The following describes two proteins that form a bound complex.

Sequence of chain B:
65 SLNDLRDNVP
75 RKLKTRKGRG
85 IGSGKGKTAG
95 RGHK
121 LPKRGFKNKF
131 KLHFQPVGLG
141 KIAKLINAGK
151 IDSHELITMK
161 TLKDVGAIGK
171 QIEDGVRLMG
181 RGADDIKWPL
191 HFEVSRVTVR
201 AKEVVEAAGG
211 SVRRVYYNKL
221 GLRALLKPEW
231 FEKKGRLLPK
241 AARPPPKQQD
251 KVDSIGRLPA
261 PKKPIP

Residue-level contacts at the interface:
Residue A119 in chain A contacts residue G149 in chain B (closest heavy-atom distance 4.3 Å).
Residue A119 in chain A is in contact with residue N147 in chain B (closest heavy-atom distance 3.0 Å).
Residue A157 in chain A is in contact with residue W188 in chain B (closest heavy-atom distance 3.5 Å).
Residue A155 in chain A is in contact with residue D152 in chain B (closest heavy-atom distance 4.4 Å).
Residue A122 in chain A interacts with residue I146 in chain B (closest heavy-atom distance 4.6 Å).
Residue A154 in chain A interacts with residue H154 in chain B (closest heavy-atom distance 4.5 Å).
Residue A119 in chain A is in contact with residue I146 in chain B (closest heavy-atom distance 4.6 Å).
Residue A120 in chain A is in contact with residue N147 in chain B (closest heavy-atom distance 3.3 Å).
Residue A162 in chain A interacts with residue H154 in chain B (closest heavy-atom distance 5.0 Å).
Residue A120 in chain A is in contact with residue A148 in chain B (closest heavy-atom distance 4.2 Å).
Residue A157 in chain A is in contact with residue H154 in chain B (closest heavy-atom distance 3.4 Å).
Residue A122 in chain A contacts residue N147 in chain B (closest heavy-atom distance 3.9 Å).
Residue A187 in chain A contacts residue K262 in chain B (closest heavy-atom distance 4.6 Å).
Residue A156 in chain A contacts residue W188 in chain B (closest heavy-atom distance 4.2 Å).
Residue A119 in chain A interacts with residue A148 in chain B (closest heavy-atom distance 4.1 Å).
Residue A191 in chain A interacts with residue E155 in chain B (closest heavy-atom distance 4.2 Å).
Residue A191 in chain A interacts with residue H154 in chain B (closest heavy-atom distance 4.1 Å).
Residue A121 in chain A contacts residue N147 in chain B (closest heavy-atom distance 3.5 Å).

Sequence of chain A:
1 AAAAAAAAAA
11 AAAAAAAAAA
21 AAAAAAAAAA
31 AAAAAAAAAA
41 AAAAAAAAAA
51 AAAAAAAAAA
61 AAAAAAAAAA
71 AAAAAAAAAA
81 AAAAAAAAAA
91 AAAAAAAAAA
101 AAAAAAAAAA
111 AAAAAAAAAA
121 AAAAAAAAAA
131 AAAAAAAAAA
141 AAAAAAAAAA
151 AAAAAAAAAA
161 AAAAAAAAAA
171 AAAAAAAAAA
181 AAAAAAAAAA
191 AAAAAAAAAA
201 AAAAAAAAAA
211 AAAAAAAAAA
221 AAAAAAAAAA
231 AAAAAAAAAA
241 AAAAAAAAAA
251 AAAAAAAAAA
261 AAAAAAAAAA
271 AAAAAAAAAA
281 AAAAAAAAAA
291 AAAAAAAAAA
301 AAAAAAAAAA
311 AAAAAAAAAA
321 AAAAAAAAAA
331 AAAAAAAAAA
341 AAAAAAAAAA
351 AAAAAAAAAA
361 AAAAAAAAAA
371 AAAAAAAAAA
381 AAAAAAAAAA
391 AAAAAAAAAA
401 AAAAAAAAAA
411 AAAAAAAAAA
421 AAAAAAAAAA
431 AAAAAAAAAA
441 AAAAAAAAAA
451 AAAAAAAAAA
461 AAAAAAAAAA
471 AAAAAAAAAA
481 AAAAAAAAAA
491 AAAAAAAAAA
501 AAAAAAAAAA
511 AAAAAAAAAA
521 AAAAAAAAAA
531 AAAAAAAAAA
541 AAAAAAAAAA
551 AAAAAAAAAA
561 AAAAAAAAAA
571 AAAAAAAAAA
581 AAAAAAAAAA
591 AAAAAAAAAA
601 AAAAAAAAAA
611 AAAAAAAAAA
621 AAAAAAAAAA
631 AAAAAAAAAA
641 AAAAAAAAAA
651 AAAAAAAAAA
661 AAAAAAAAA